This data describes a binding interaction between two proteins.

Sequence of chain B:
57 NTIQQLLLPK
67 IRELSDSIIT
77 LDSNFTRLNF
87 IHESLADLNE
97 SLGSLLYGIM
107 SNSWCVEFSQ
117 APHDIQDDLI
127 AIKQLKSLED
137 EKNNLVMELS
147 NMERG

Sequence of chain A:
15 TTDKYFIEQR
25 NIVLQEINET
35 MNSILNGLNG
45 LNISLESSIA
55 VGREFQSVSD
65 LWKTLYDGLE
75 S

Interface contacts:
Residue S90 in chain B is in contact with residue Q60 in chain A (closest heavy-atom distance 3.5 Å).
Residue L94 in chain B is in contact with residue S63 in chain A (closest heavy-atom distance 3.4 Å).
Residue L101 in chain B is in contact with residue W66 in chain A (closest heavy-atom distance 4.0 Å).
Residue I87 in chain B interacts with residue I53 in chain A (closest heavy-atom distance 4.7 Å).
Residue D93 in chain B contacts residue E74 in chain A (closest heavy-atom distance 4.7 Å).
Residue T76 in chain B contacts residue N46 in chain A (closest heavy-atom distance 2.7 Å).
Residue L70 in chain B contacts residue M35 in chain A (closest heavy-atom distance 4.4 Å).
Residue I87 in chain B contacts residue G56 in chain A (closest heavy-atom distance 3.2 Å).
Residue S97 in chain B contacts residue L69 in chain A (closest heavy-atom distance 3.8 Å).
Residue S73 in chain B contacts residue N46 in chain A (closest heavy-atom distance 3.2 Å).
Residue L91 in chain B contacts residue F59 in chain A (closest heavy-atom distance 3.5 Å).
Residue I59 in chain B is in contact with residue R24 in chain A (closest heavy-atom distance 3.6 Å).
Residue L98 in chain B interacts with residue W66 in chain A (closest heavy-atom distance 3.6 Å).
Residue N80 in chain B is in contact with residue E50 in chain A (closest heavy-atom distance 3.5 Å).
Residue L101 in chain B is in contact with residue L69 in chain A (closest heavy-atom distance 4.2 Å).
Residue N80 in chain B interacts with residue L49 in chain A (closest heavy-atom distance 4.3 Å).
Residue L63 in chain B interacts with residue M35 in chain A (closest heavy-atom distance 4.7 Å).
Residue D93 in chain B interacts with residue K67 in chain A (closest heavy-atom distance 3.0 Å).
Residue L77 in chain B is in contact with residue L45 in chain A (closest heavy-atom distance 3.6 Å).
Residue I87 in chain B interacts with residue F59 in chain A (closest heavy-atom distance 4.8 Å).
Residue L63 in chain B interacts with residue L28 in chain A (closest heavy-atom distance 3.4 Å).
Residue L91 in chain B is in contact with residue S63 in chain A (closest heavy-atom distance 5.0 Å).
Residue K66 in chain B contacts residue N32 in chain A (closest heavy-atom distance 4.0 Å).
Residue D93 in chain B contacts residue S63 in chain A (closest heavy-atom distance 3.4 Å).
Residue S90 in chain B is in contact with residue F59 in chain A (closest heavy-atom distance 3.2 Å).
Residue I59 in chain B contacts residue L28 in chain A (closest heavy-atom distance 3.5 Å).
Residue L77 in chain B interacts with residue L49 in chain A (closest heavy-atom distance 4.8 Å).
Residue L63 in chain B contacts residue I31 in chain A (closest heavy-atom distance 4.2 Å).
Residue N80 in chain B is in contact with residue I53 in chain A (closest heavy-atom distance 3.5 Å).
Residue K66 in chain B contacts residue L39 in chain A (closest heavy-atom distance 4.4 Å).
Residue L94 in chain B interacts with residue W66 in chain A (closest heavy-atom distance 3.7 Å).
Residue I74 in chain B interacts with residue L42 in chain A (closest heavy-atom distance 4.6 Å).
Residue F81 in chain B contacts residue L49 in chain A (closest heavy-atom distance 3.5 Å).
Residue N80 in chain B interacts with residue N46 in chain A (closest heavy-atom distance 3.9 Å).
Residue L94 in chain B is in contact with residue V62 in chain A (closest heavy-atom distance 4.5 Å).
Residue S73 in chain B contacts residue L39 in chain A (closest heavy-atom distance 4.5 Å).
Residue K66 in chain B contacts residue M35 in chain A (closest heavy-atom distance 3.6 Å).
Residue L77 in chain B interacts with residue L42 in chain A (closest heavy-atom distance 4.2 Å).
Residue R83 in chain B interacts with residue I53 in chain A (closest heavy-atom distance 3.6 Å).
Residue E69 in chain B contacts residue L39 in chain A (closest heavy-atom distance 3.7 Å).
Residue S73 in chain B is in contact with residue L42 in chain A (closest heavy-atom distance 3.3 Å).
Residue S90 in chain B contacts residue S63 in chain A (closest heavy-atom distance 2.8 Å).
Residue L63 in chain B is in contact with residue N32 in chain A (closest heavy-atom distance 4.2 Å).
Residue L84 in chain B is in contact with residue S52 in chain A (closest heavy-atom distance 4.4 Å).
Residue L84 in chain B interacts with residue I53 in chain A (closest heavy-atom distance 3.7 Å).
Residue S97 in chain B contacts residue Y70 in chain A (closest heavy-atom distance 3.4 Å).
Residue L70 in chain B contacts residue L39 in chain A (closest heavy-atom distance 4.0 Å).
Residue L77 in chain B interacts with residue N46 in chain A (closest heavy-atom distance 3.4 Å).
Residue I67 in chain B interacts with residue M35 in chain A (closest heavy-atom distance 4.0 Å).
Residue L70 in chain B is in contact with residue I38 in chain A (closest heavy-atom distance 4.4 Å).
Residue S100 in chain B interacts with residue Y70 in chain A (closest heavy-atom distance 3.8 Å).
Residue I87 in chain B interacts with residue R57 in chain A (closest heavy-atom distance 3.6 Å).
Residue L84 in chain B interacts with residue L49 in chain A (closest heavy-atom distance 4.0 Å).
Residue S97 in chain B contacts residue W66 in chain A (closest heavy-atom distance 3.5 Å).
Residue T76 in chain B interacts with residue E50 in chain A (closest heavy-atom distance 4.9 Å).
Residue S100 in chain B is in contact with residue L69 in chain A (closest heavy-atom distance 4.0 Å).
Residue E96 in chain B is in contact with residue Y70 in chain A (closest heavy-atom distance 4.1 Å).
Residue S97 in chain B interacts with residue K67 in chain A (closest heavy-atom distance 4.6 Å).
Residue L62 in chain B is in contact with residue N32 in chain A (closest heavy-atom distance 4.3 Å).
Residue K66 in chain B contacts residue N36 in chain A (closest heavy-atom distance 4.7 Å).